Sequence of protein 2:
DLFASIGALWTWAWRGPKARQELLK

Sequence of protein 1:
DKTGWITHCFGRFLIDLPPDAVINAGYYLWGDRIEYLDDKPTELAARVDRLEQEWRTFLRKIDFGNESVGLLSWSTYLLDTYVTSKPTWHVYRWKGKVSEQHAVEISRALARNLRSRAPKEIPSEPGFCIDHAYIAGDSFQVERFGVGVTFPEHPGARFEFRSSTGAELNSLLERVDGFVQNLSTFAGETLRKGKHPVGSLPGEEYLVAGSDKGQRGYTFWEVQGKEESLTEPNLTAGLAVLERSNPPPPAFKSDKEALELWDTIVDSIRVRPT

This data describes a binding interaction between two proteins.

Contacts between the two chains:
Residue G288 in protein 1 is in contact with residue W15 in protein 2 (closest heavy-atom distance 4.1 Å).
Residue F234 in protein 1 is in contact with residue D2 in protein 2 (closest heavy-atom distance 3.4 Å).
Residue V257 in protein 1 interacts with residue L10 in protein 2 (closest heavy-atom distance 4.0 Å).
Residue G266 in protein 1 contacts residue F4 in protein 2 (closest heavy-atom distance 3.7 Å).
Residue D261 in protein 1 interacts with residue F4 in protein 2 (closest heavy-atom distance 3.5 Å).
Residue E215 in protein 1 contacts residue G17 in protein 2 (closest heavy-atom distance 3.3 Å).
Residue F226 in protein 1 interacts with residue A14 in protein 2 (closest heavy-atom distance 3.9 Å).
Residue V291 in protein 1 is in contact with residue F4 in protein 2 (closest heavy-atom distance 4.2 Å).
Residue S260 in protein 1 contacts residue L3 in protein 2 (closest heavy-atom distance 3.7 Å).
Residue T268 in protein 1 contacts residue L10 in protein 2 (closest heavy-atom distance 3.8 Å).
Residue E215 in protein 1 is in contact with residue P18 in protein 2 (closest heavy-atom distance 3.2 Å).
Residue F226 in protein 1 is in contact with residue A9 in protein 2 (closest heavy-atom distance 4.2 Å).
Residue V223 in protein 1 interacts with residue W15 in protein 2 (closest heavy-atom distance 3.5 Å).
Residue L292 in protein 1 contacts residue G8 in protein 2 (closest heavy-atom distance 4.2 Å).
Residue R222 in protein 1 contacts residue A14 in protein 2 (closest heavy-atom distance 3.7 Å).
Residue F226 in protein 1 is in contact with residue S6 in protein 2 (closest heavy-atom distance 3.9 Å).
Residue T268 in protein 1 is in contact with residue I7 in protein 2 (closest heavy-atom distance 3.5 Å).
Residue E293 in protein 1 is in contact with residue F4 in protein 2 (closest heavy-atom distance 3.3 Å).
Residue S211 in protein 1 contacts residue K19 in protein 2 (closest heavy-atom distance 3.1 Å).
Residue L289 in protein 1 contacts residue W11 in protein 2 (closest heavy-atom distance 3.8 Å).
Residue F226 in protein 1 is in contact with residue L10 in protein 2 (closest heavy-atom distance 3.9 Å).
Residue N284 in protein 1 contacts residue K19 in protein 2 (closest heavy-atom distance 3.7 Å).
Residue L292 in protein 1 interacts with residue F4 in protein 2 (closest heavy-atom distance 3.7 Å).
Residue F234 in protein 1 is in contact with residue L3 in protein 2 (closest heavy-atom distance 3.5 Å).
Residue R222 in protein 1 contacts residue W15 in protein 2 (closest heavy-atom distance 2.7 Å).
Residue G213 in protein 1 is in contact with residue K19 in protein 2 (closest heavy-atom distance 2.9 Å).
Residue E207 in protein 1 is in contact with residue W15 in protein 2 (closest heavy-atom distance 3.5 Å).
Residue V223 in protein 1 interacts with residue L10 in protein 2 (closest heavy-atom distance 4.2 Å).
Residue V223 in protein 1 contacts residue A14 in protein 2 (closest heavy-atom distance 3.7 Å).
Residue A287 in protein 1 contacts residue W15 in protein 2 (closest heavy-atom distance 3.7 Å).
Residue R209 in protein 1 is in contact with residue L24 in protein 2 (closest heavy-atom distance 3.8 Å).
Residue S211 in protein 1 interacts with residue E23 in protein 2 (closest heavy-atom distance 2.6 Å).
Residue G288 in protein 1 is in contact with residue W11 in protein 2 (closest heavy-atom distance 3.8 Å).
Residue R209 in protein 1 interacts with residue R16 in protein 2 (closest heavy-atom distance 4.0 Å).
Residue T286 in protein 1 interacts with residue W15 in protein 2 (closest heavy-atom distance 4.2 Å).
Residue Q264 in protein 1 contacts residue F4 in protein 2 (closest heavy-atom distance 4.0 Å).
Residue R191 in protein 1 contacts residue E23 in protein 2 (closest heavy-atom distance 3.0 Å).
Residue W271 in protein 1 contacts residue W15 in protein 2 (closest heavy-atom distance 4.2 Å).
Residue L219 in protein 1 contacts residue W15 in protein 2 (closest heavy-atom distance 3.9 Å).
Residue G236 in protein 1 contacts residue L3 in protein 2 (closest heavy-atom distance 4.0 Å).
Residue R222 in protein 1 interacts with residue G17 in protein 2 (closest heavy-atom distance 3.3 Å).
Residue K262 in protein 1 contacts residue D2 in protein 2 (closest heavy-atom distance 3.5 Å).
Residue A290 in protein 1 is in contact with residue W11 in protein 2 (closest heavy-atom distance 3.5 Å).
Residue E215 in protein 1 interacts with residue A20 in protein 2 (closest heavy-atom distance 3.1 Å).
Residue T212 in protein 1 interacts with residue K19 in protein 2 (closest heavy-atom distance 3.0 Å).
Residue F234 in protein 1 contacts residue S6 in protein 2 (closest heavy-atom distance 3.3 Å).
Residue A214 in protein 1 contacts residue K19 in protein 2 (closest heavy-atom distance 3.7 Å).
Residue D261 in protein 1 interacts with residue L3 in protein 2 (closest heavy-atom distance 4.0 Å).
Residue E272 in protein 1 contacts residue W15 in protein 2 (closest heavy-atom distance 4.3 Å).
Residue L292 in protein 1 is in contact with residue I7 in protein 2 (closest heavy-atom distance 3.3 Å).
Residue E215 in protein 1 interacts with residue K19 in protein 2 (closest heavy-atom distance 2.9 Å).
Residue R265 in protein 1 is in contact with residue F4 in protein 2 (closest heavy-atom distance 4.2 Å).
Residue R205 in protein 1 contacts residue W11 in protein 2 (closest heavy-atom distance 3.8 Å).
Residue T268 in protein 1 interacts with residue W11 in protein 2 (closest heavy-atom distance 4.0 Å).
Residue L292 in protein 1 interacts with residue W11 in protein 2 (closest heavy-atom distance 3.7 Å).
Residue R222 in protein 1 is in contact with residue R16 in protein 2 (closest heavy-atom distance 3.7 Å).
Residue E207 in protein 1 interacts with residue R16 in protein 2 (closest heavy-atom distance 2.6 Å).
Residue E207 in protein 1 is in contact with residue W11 in protein 2 (closest heavy-atom distance 3.4 Å).
Residue G259 in protein 1 interacts with residue L3 in protein 2 (closest heavy-atom distance 4.3 Å).
Residue N217 in protein 1 interacts with residue P18 in protein 2 (closest heavy-atom distance 4.0 Å).